Interface contacts:
Residue W377 in the second protein interacts with residue F328 in the first protein (closest heavy-atom distance 3.5 Å).
Residue H200 in the second protein interacts with residue R389 in the first protein (closest heavy-atom distance 2.8 Å).
Residue D385 in the second protein contacts residue F268 in the first protein (closest heavy-atom distance 3.5 Å).
Residue T264 in the second protein contacts residue S260 in the first protein (closest heavy-atom distance 3.4 Å).
Residue P261 in the second protein contacts residue T264 in the first protein (closest heavy-atom distance 3.4 Å).
Residue W377 in the second protein contacts residue F265 in the first protein (closest heavy-atom distance 3.3 Å).
Residue P266 in the second protein is in contact with residue R257 in the first protein (closest heavy-atom distance 3.4 Å).
Residue A376 in the second protein is in contact with residue L267 in the first protein (closest heavy-atom distance 3.2 Å).
Residue K384 in the second protein interacts with residue D337 in the first protein (closest heavy-atom distance 3.5 Å).
Residue A376 in the second protein contacts residue Q332 in the first protein (closest heavy-atom distance 3.0 Å).
Residue L267 in the second protein contacts residue R257 in the first protein (closest heavy-atom distance 2.8 Å).
Residue L335 in the second protein interacts with residue K384 in the first protein (closest heavy-atom distance 3.3 Å).
Residue W194 in the second protein contacts residue F203 in the first protein (closest heavy-atom distance 3.4 Å).
Residue F201 in the second protein interacts with residue G191 in the first protein (closest heavy-atom distance 3.5 Å).
Residue F265 in the second protein contacts residue W377 in the first protein (closest heavy-atom distance 3.2 Å).
Residue D197 in the second protein interacts with residue R389 in the first protein (closest heavy-atom distance 2.9 Å).
Residue D192 in the second protein is in contact with residue F201 in the first protein (closest heavy-atom distance 3.5 Å).
Residue F328 in the second protein is in contact with residue W377 in the first protein (closest heavy-atom distance 3.5 Å).
Residue R257 in the second protein interacts with residue L267 in the first protein (closest heavy-atom distance 2.8 Å).
Residue A329 in the second protein is in contact with residue A376 in the first protein (closest heavy-atom distance 3.4 Å).
Residue S260 in the second protein is in contact with residue T264 in the first protein (closest heavy-atom distance 3.4 Å).
Residue F268 in the second protein interacts with residue D385 in the first protein (closest heavy-atom distance 3.5 Å).
Residue F201 in the second protein is in contact with residue D192 in the first protein (closest heavy-atom distance 3.5 Å).
Residue Q332 in the second protein contacts residue D380 in the first protein (closest heavy-atom distance 2.8 Å).
Residue F203 in the second protein contacts residue I254 in the first protein (closest heavy-atom distance 3.6 Å).
Residue K384 in the second protein interacts with residue D334 in the first protein (closest heavy-atom distance 2.9 Å).
Residue P266 in the second protein contacts residue P266 in the first protein (closest heavy-atom distance 3.5 Å).
Residue Q332 in the second protein interacts with residue F382 in the first protein (closest heavy-atom distance 3.5 Å).
Residue R257 in the second protein interacts with residue P266 in the first protein (closest heavy-atom distance 3.4 Å).
Residue F203 in the second protein is in contact with residue W194 in the first protein (closest heavy-atom distance 3.4 Å).
Residue W377 in the second protein is in contact with residue R310 in the first protein (closest heavy-atom distance 3.6 Å).
Residue Q332 in the second protein interacts with residue G379 in the first protein (closest heavy-atom distance 3.4 Å).
Residue G379 in the second protein is in contact with residue Q332 in the first protein (closest heavy-atom distance 3.4 Å).
Residue Q332 in the second protein interacts with residue A376 in the first protein (closest heavy-atom distance 3.0 Å).
Residue D334 in the second protein is in contact with residue K384 in the first protein (closest heavy-atom distance 2.9 Å).
Residue A329 in the second protein is in contact with residue G379 in the first protein (closest heavy-atom distance 3.0 Å).
Residue F203 in the second protein interacts with residue D192 in the first protein (closest heavy-atom distance 2.7 Å).
Residue F382 in the second protein interacts with residue Q332 in the first protein (closest heavy-atom distance 3.6 Å).
Residue R389 in the second protein interacts with residue A202 in the first protein (closest heavy-atom distance 3.3 Å).
Residue D380 in the second protein is in contact with residue Q332 in the first protein (closest heavy-atom distance 2.8 Å).
Residue R389 in the second protein interacts with residue D197 in the first protein (closest heavy-atom distance 3.2 Å).
Residue E262 in the second protein contacts residue E262 in the first protein (closest heavy-atom distance 3.5 Å).
Residue G191 in the second protein is in contact with residue F201 in the first protein (closest heavy-atom distance 3.5 Å).
Residue T264 in the second protein is in contact with residue P261 in the first protein (closest heavy-atom distance 3.4 Å).
Residue L335 in the second protein is in contact with residue F382 in the first protein (closest heavy-atom distance 3.4 Å).
Residue H314 in the second protein contacts residue W377 in the first protein (closest heavy-atom distance 3.0 Å).
Residue W377 in the second protein is in contact with residue H314 in the first protein (closest heavy-atom distance 3.0 Å).
Residue G379 in the second protein interacts with residue A329 in the first protein (closest heavy-atom distance 3.0 Å).
Residue D337 in the second protein interacts with residue K384 in the first protein (closest heavy-atom distance 3.5 Å).
Residue A376 in the second protein is in contact with residue A329 in the first protein (closest heavy-atom distance 3.3 Å).
Residue I254 in the second protein interacts with residue F203 in the first protein (closest heavy-atom distance 3.6 Å).
Residue R310 in the second protein is in contact with residue E262 in the first protein (closest heavy-atom distance 2.9 Å).
Residue R389 in the second protein interacts with residue H200 in the first protein (closest heavy-atom distance 3.0 Å).
Residue K384 in the second protein is in contact with residue L335 in the first protein (closest heavy-atom distance 3.3 Å).
Residue D385 in the second protein contacts residue G269 in the first protein (closest heavy-atom distance 2.6 Å).
Residue G269 in the second protein interacts with residue D385 in the first protein (closest heavy-atom distance 2.7 Å).
Residue L267 in the second protein interacts with residue A376 in the first protein (closest heavy-atom distance 3.2 Å).
Residue E262 in the second protein contacts residue R310 in the first protein (closest heavy-atom distance 2.9 Å).
Residue F382 in the second protein interacts with residue L335 in the first protein (closest heavy-atom distance 3.4 Å).
Residue D192 in the second protein is in contact with residue F203 in the first protein (closest heavy-atom distance 2.6 Å).

Sequence of the first protein:
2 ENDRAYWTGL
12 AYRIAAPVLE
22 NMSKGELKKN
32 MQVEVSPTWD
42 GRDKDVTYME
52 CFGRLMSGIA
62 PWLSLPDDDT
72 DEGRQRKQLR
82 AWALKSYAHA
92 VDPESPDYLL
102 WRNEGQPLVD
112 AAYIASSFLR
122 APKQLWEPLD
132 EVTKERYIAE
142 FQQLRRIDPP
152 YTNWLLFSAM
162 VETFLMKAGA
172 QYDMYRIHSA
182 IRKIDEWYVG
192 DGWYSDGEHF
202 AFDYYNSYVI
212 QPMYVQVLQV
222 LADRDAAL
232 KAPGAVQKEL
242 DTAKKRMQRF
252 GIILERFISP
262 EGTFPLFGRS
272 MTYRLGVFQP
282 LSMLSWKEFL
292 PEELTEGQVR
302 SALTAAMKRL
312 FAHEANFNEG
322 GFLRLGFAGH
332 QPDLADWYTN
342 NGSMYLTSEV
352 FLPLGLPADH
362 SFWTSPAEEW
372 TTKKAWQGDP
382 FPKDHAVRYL

Sequence of the second protein:
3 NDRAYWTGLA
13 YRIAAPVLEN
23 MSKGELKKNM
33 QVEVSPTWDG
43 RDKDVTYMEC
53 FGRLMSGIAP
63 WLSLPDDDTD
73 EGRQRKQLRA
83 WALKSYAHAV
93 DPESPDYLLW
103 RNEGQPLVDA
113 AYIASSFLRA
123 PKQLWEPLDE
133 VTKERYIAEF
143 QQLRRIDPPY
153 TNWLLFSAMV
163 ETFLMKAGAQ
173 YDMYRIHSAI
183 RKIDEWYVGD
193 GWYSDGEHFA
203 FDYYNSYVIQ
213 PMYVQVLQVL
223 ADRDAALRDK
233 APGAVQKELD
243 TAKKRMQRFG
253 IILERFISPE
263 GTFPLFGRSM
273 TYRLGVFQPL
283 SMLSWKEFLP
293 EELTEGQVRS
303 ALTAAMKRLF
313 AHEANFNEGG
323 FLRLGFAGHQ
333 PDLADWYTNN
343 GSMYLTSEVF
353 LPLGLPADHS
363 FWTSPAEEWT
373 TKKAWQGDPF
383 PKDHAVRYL

The following describes two proteins that form a bound complex.